Sequence of protein 1:
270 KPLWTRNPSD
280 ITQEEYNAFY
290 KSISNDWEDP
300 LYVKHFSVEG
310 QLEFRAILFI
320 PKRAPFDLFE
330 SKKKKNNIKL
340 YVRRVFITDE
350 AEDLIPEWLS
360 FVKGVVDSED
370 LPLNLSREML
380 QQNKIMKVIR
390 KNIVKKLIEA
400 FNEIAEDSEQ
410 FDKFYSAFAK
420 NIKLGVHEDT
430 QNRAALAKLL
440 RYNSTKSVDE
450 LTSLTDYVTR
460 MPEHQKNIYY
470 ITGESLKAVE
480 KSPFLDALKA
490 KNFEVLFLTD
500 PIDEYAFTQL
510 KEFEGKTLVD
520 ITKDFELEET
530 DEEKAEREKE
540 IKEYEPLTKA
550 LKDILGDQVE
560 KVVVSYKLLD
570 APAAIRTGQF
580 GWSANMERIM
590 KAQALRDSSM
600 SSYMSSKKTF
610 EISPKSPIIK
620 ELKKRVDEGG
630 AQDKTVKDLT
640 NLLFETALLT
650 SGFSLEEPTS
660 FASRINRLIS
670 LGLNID

Residue-level contacts at the interface:
Residue E312 in protein 1 contacts residue K60 in protein 2 (closest heavy-atom distance 2.4 Å).
Residue H426 in protein 1 interacts with residue A348 in protein 2 (closest heavy-atom distance 4.0 Å).
Residue D369 in protein 1 interacts with residue R59 in protein 2 (closest heavy-atom distance 2.8 Å).
Residue N391 in protein 1 contacts residue D101 in protein 2 (closest heavy-atom distance 3.1 Å).
Residue Q310 in protein 1 interacts with residue I64 in protein 2 (closest heavy-atom distance 3.5 Å).
Residue F579 in protein 1 contacts residue E310 in protein 2 (closest heavy-atom distance 3.5 Å).
Residue S600 in protein 1 interacts with residue T343 in protein 2 (closest heavy-atom distance 3.8 Å).
Residue Q310 in protein 1 interacts with residue S65 in protein 2 (closest heavy-atom distance 2.7 Å).
Residue K510 in protein 1 contacts residue T221 in protein 2 (closest heavy-atom distance 4.2 Å).
Residue I384 in protein 1 is in contact with residue L66 in protein 2 (closest heavy-atom distance 3.9 Å).
Residue T429 in protein 1 is in contact with residue P96 in protein 2 (closest heavy-atom distance 4.0 Å).
Residue D369 in protein 1 is in contact with residue K60 in protein 2 (closest heavy-atom distance 2.8 Å).
Residue A433 in protein 1 is in contact with residue Q108 in protein 2 (closest heavy-atom distance 3.4 Å).
Residue W581 in protein 1 contacts residue N223 in protein 2 (closest heavy-atom distance 3.2 Å).
Residue F579 in protein 1 interacts with residue N223 in protein 2 (closest heavy-atom distance 3.2 Å).
Residue L311 in protein 1 is in contact with residue F100 in protein 2 (closest heavy-atom distance 4.0 Å).
Residue W581 in protein 1 is in contact with residue G345 in protein 2 (closest heavy-atom distance 2.9 Å).
Residue T429 in protein 1 contacts residue D110 in protein 2 (closest heavy-atom distance 4.2 Å).
Residue G580 in protein 1 is in contact with residue N223 in protein 2 (closest heavy-atom distance 2.5 Å).
Residue G514 in protein 1 interacts with residue R128 in protein 2 (closest heavy-atom distance 3.5 Å).
Residue Q310 in protein 1 is in contact with residue L66 in protein 2 (closest heavy-atom distance 4.2 Å).
Residue M603 in protein 1 contacts residue F344 in protein 2 (closest heavy-atom distance 3.4 Å).
Residue M589 in protein 1 interacts with residue G345 in protein 2 (closest heavy-atom distance 3.7 Å).
Residue I501 in protein 1 interacts with residue L350 in protein 2 (closest heavy-atom distance 3.8 Å).
Residue F579 in protein 1 is in contact with residue P225 in protein 2 (closest heavy-atom distance 3.6 Å).
Residue Y504 in protein 1 is in contact with residue A348 in protein 2 (closest heavy-atom distance 3.5 Å).
Residue F579 in protein 1 is in contact with residue V224 in protein 2 (closest heavy-atom distance 3.6 Å).
Residue S600 in protein 1 interacts with residue F344 in protein 2 (closest heavy-atom distance 3.3 Å).
Residue K606 in protein 1 contacts residue P225 in protein 2 (closest heavy-atom distance 3.4 Å).
Residue I384 in protein 1 interacts with residue R59 in protein 2 (closest heavy-atom distance 4.2 Å).
Residue Q592 in protein 1 is in contact with residue L342 in protein 2 (closest heavy-atom distance 4.0 Å).
Residue K510 in protein 1 contacts residue F308 in protein 2 (closest heavy-atom distance 3.2 Å).
Residue L423 in protein 1 interacts with residue L350 in protein 2 (closest heavy-atom distance 3.7 Å).
Residue Q578 in protein 1 contacts residue H309 in protein 2 (closest heavy-atom distance 3.1 Å).
Residue S601 in protein 1 contacts residue T343 in protein 2 (closest heavy-atom distance 4.2 Å).
Residue F579 in protein 1 is in contact with residue E304 in protein 2 (closest heavy-atom distance 3.5 Å).
Residue Y504 in protein 1 interacts with residue L350 in protein 2 (closest heavy-atom distance 3.9 Å).
Residue K386 in protein 1 is in contact with residue D68 in protein 2 (closest heavy-atom distance 3.9 Å).
Residue F579 in protein 1 interacts with residue Q306 in protein 2 (closest heavy-atom distance 4.1 Å).
Residue F579 in protein 1 contacts residue S305 in protein 2 (closest heavy-atom distance 3.2 Å).
Residue F579 in protein 1 interacts with residue H309 in protein 2 (closest heavy-atom distance 3.2 Å).
Residue K383 in protein 1 interacts with residue D53 in protein 2 (closest heavy-atom distance 3.7 Å).
Residue K383 in protein 1 interacts with residue L66 in protein 2 (closest heavy-atom distance 3.0 Å).
Residue T516 in protein 1 contacts residue E307 in protein 2 (closest heavy-atom distance 3.2 Å).
Residue M603 in protein 1 interacts with residue F346 in protein 2 (closest heavy-atom distance 3.5 Å).
Residue T507 in protein 1 is in contact with residue A348 in protein 2 (closest heavy-atom distance 4.2 Å).
Residue R595 in protein 1 is in contact with residue R244 in protein 2 (closest heavy-atom distance 3.7 Å).
Residue M585 in protein 1 is in contact with residue G347 in protein 2 (closest heavy-atom distance 4.0 Å).
Residue E511 in protein 1 is in contact with residue R128 in protein 2 (closest heavy-atom distance 2.4 Å).
Residue Q430 in protein 1 interacts with residue P96 in protein 2 (closest heavy-atom distance 3.7 Å).
Residue Q430 in protein 1 contacts residue E97 in protein 2 (closest heavy-atom distance 3.4 Å).
Residue Q310 in protein 1 interacts with residue F100 in protein 2 (closest heavy-atom distance 3.4 Å).
Residue H426 in protein 1 contacts residue L350 in protein 2 (closest heavy-atom distance 3.5 Å).
Residue Q430 in protein 1 is in contact with residue Q108 in protein 2 (closest heavy-atom distance 3.2 Å).
Residue R595 in protein 1 contacts residue L342 in protein 2 (closest heavy-atom distance 2.7 Å).
Residue K390 in protein 1 interacts with residue E97 in protein 2 (closest heavy-atom distance 3.3 Å).
Residue R595 in protein 1 interacts with residue T343 in protein 2 (closest heavy-atom distance 3.4 Å).
Residue L594 in protein 1 is in contact with residue R244 in protein 2 (closest heavy-atom distance 4.2 Å).
Residue M585 in protein 1 interacts with residue G345 in protein 2 (closest heavy-atom distance 4.1 Å).
Residue W581 in protein 1 contacts residue F344 in protein 2 (closest heavy-atom distance 3.1 Å).

The following describes two proteins that form a bound complex.

Sequence of protein 2:
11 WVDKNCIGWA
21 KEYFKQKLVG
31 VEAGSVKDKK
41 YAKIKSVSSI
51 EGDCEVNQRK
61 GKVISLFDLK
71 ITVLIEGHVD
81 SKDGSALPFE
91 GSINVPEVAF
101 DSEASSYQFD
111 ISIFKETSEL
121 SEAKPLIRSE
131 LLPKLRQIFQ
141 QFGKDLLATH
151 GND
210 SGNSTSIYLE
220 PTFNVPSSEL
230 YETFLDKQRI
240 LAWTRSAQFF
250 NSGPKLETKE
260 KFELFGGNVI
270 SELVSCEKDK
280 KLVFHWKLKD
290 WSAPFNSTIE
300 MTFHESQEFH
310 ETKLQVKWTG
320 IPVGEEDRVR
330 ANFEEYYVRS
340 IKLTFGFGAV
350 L